Sequence of protein 2:
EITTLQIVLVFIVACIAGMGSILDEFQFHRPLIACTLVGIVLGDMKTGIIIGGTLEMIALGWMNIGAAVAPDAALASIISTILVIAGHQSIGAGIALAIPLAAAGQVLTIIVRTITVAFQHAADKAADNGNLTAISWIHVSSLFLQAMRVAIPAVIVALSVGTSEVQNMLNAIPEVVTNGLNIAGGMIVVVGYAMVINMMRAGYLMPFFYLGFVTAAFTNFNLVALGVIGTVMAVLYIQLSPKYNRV

The following describes two proteins that form a bound complex.

Contacts between the two chains:
Residue N246 in protein 1 is in contact with residue R247 in protein 2 (closest heavy-atom distance 4.3 Å).
Residue V229 in protein 1 contacts residue Y211 in protein 2 (closest heavy-atom distance 4.2 Å).
Residue P243 in protein 1 interacts with residue P243 in protein 2 (closest heavy-atom distance 3.4 Å).
Residue V229 in protein 1 contacts residue V215 in protein 2 (closest heavy-atom distance 3.6 Å).
Residue Q240 in protein 1 contacts residue P208 in protein 2 (closest heavy-atom distance 4.8 Å).
Residue I230 in protein 1 interacts with residue L212 in protein 2 (closest heavy-atom distance 4.2 Å).
Residue T220 in protein 1 contacts residue T220 in protein 2 (closest heavy-atom distance 4.7 Å).
Residue N221 in protein 1 contacts residue T220 in protein 2 (closest heavy-atom distance 4.8 Å).
Residue V236 in protein 1 interacts with residue P208 in protein 2 (closest heavy-atom distance 3.9 Å).
Residue L241 in protein 1 is in contact with residue Y238 in protein 2 (closest heavy-atom distance 3.7 Å).
Residue Q240 in protein 1 is in contact with residue L206 in protein 2 (closest heavy-atom distance 4.7 Å).
Residue A226 in protein 1 interacts with residue F219 in protein 2 (closest heavy-atom distance 3.6 Å).
Residue L241 in protein 1 contacts residue P243 in protein 2 (closest heavy-atom distance 5.0 Å).
Residue L237 in protein 1 interacts with residue L212 in protein 2 (closest heavy-atom distance 4.8 Å).
Residue F222 in protein 1 is in contact with residue T216 in protein 2 (closest heavy-atom distance 4.3 Å).
Residue I230 in protein 1 contacts residue V215 in protein 2 (closest heavy-atom distance 4.1 Å).
Residue L237 in protein 1 interacts with residue Y238 in protein 2 (closest heavy-atom distance 4.5 Å).
Residue N221 in protein 1 is in contact with residue F219 in protein 2 (closest heavy-atom distance 2.6 Å).
Residue R247 in protein 1 contacts residue R247 in protein 2 (closest heavy-atom distance 2.6 Å).
Residue T220 in protein 1 contacts residue F219 in protein 2 (closest heavy-atom distance 4.4 Å).
Residue L237 in protein 1 interacts with residue Y205 in protein 2 (closest heavy-atom distance 4.6 Å).
Residue N246 in protein 1 contacts residue P243 in protein 2 (closest heavy-atom distance 2.4 Å).
Residue F222 in protein 1 contacts residue T220 in protein 2 (closest heavy-atom distance 3.9 Å).
Residue F222 in protein 1 is in contact with residue V215 in protein 2 (closest heavy-atom distance 3.8 Å).
Residue P243 in protein 1 is in contact with residue R247 in protein 2 (closest heavy-atom distance 3.7 Å).
Residue Q240 in protein 1 contacts residue Y205 in protein 2 (closest heavy-atom distance 3.0 Å).
Residue N223 in protein 1 contacts residue F219 in protein 2 (closest heavy-atom distance 1.8 Å).
Residue L241 in protein 1 interacts with residue L241 in protein 2 (closest heavy-atom distance 4.0 Å).
Residue L237 in protein 1 contacts residue F209 in protein 2 (closest heavy-atom distance 3.7 Å).
Residue V233 in protein 1 contacts residue Y211 in protein 2 (closest heavy-atom distance 4.5 Å).
Residue V233 in protein 1 is in contact with residue P208 in protein 2 (closest heavy-atom distance 3.4 Å).
Residue I230 in protein 1 contacts residue T216 in protein 2 (closest heavy-atom distance 4.8 Å).
Residue Q240 in protein 1 is in contact with residue Y238 in protein 2 (closest heavy-atom distance 2.1 Å).
Residue L237 in protein 1 contacts residue P208 in protein 2 (closest heavy-atom distance 3.9 Å).
Residue F222 in protein 1 is in contact with residue F219 in protein 2 (closest heavy-atom distance 3.0 Å).
Residue A226 in protein 1 interacts with residue V215 in protein 2 (closest heavy-atom distance 3.4 Å).
Residue V233 in protein 1 interacts with residue L212 in protein 2 (closest heavy-atom distance 3.6 Å).
Residue L241 in protein 1 is in contact with residue S242 in protein 2 (closest heavy-atom distance 3.2 Å).

Sequence of protein 1:
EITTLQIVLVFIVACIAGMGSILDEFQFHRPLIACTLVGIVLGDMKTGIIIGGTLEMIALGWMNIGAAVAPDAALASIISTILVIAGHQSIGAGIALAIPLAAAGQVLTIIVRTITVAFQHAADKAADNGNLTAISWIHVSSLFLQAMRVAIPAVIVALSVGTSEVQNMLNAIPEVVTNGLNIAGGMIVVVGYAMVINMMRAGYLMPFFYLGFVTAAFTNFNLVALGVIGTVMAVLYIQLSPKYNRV